Sequence of the second protein:
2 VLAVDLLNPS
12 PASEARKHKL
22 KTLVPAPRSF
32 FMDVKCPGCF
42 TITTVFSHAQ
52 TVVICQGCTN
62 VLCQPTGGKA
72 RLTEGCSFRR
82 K

Sequence of the first protein:
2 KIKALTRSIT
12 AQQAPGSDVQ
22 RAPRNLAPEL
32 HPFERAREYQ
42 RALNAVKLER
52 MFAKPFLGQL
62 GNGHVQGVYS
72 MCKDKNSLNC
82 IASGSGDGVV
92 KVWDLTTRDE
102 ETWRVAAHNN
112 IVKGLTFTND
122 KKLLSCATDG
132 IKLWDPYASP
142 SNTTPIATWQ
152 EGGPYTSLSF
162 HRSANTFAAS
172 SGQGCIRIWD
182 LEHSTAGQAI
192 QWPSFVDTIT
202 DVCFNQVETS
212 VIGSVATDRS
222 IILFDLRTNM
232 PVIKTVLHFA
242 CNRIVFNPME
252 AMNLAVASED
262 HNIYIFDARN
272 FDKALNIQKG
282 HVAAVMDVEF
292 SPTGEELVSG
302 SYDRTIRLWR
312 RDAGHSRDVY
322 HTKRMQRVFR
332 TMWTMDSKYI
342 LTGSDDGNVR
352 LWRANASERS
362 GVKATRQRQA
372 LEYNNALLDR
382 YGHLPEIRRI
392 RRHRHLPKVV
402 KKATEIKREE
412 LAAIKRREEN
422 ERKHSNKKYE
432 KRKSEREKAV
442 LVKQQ

This data describes a binding interaction between two proteins.

Contacts between the two chains:
Residue A285 in the first protein interacts with residue A4 in the second protein (closest heavy-atom distance 4.3 Å).
Residue T218 in the first protein is in contact with residue D6 in the second protein (closest heavy-atom distance 4.8 Å).
Residue A285 in the first protein contacts residue V2 in the second protein (closest heavy-atom distance 4.1 Å).
Residue A284 in the first protein contacts residue V2 in the second protein (closest heavy-atom distance 4.7 Å).
Residue Y303 in the first protein interacts with residue L3 in the second protein (closest heavy-atom distance 4.8 Å).
Residue A285 in the first protein contacts residue L3 in the second protein (closest heavy-atom distance 4.3 Å).
Residue A284 in the first protein contacts residue L3 in the second protein (closest heavy-atom distance 4.0 Å).
Residue A241 in the first protein interacts with residue D6 in the second protein (closest heavy-atom distance 4.7 Å).
Residue E260 in the first protein interacts with residue V5 in the second protein (closest heavy-atom distance 4.8 Å).
Residue E260 in the first protein interacts with residue V2 in the second protein (closest heavy-atom distance 4.4 Å).
Residue E260 in the first protein is in contact with residue A4 in the second protein (closest heavy-atom distance 3.4 Å).